Interface contacts:
Residue K107 in chain A contacts residue V10 in chain B (closest heavy-atom distance 2.5 Å).
Residue V8 in chain A is in contact with residue D11 in chain B (closest heavy-atom distance 4.6 Å).
Residue L104 in chain A interacts with residue D11 in chain B (closest heavy-atom distance 4.5 Å).
Residue K11 in chain A is in contact with residue F5 in chain B (closest heavy-atom distance 4.3 Å).
Residue K10 in chain A contacts residue R7 in chain B (closest heavy-atom distance 2.8 Å).
Residue K10 in chain A contacts residue F5 in chain B (closest heavy-atom distance 4.2 Å).
Residue F9 in chain A interacts with residue R7 in chain B (closest heavy-atom distance 3.5 Å).
Residue R7 in chain A is in contact with residue V10 in chain B (closest heavy-atom distance 4.5 Å).
Residue K107 in chain A interacts with residue D11 in chain B (closest heavy-atom distance 3.6 Å).
Residue V8 in chain A is in contact with residue V10 in chain B (closest heavy-atom distance 4.8 Å).
Residue R103 in chain A contacts residue D11 in chain B (closest heavy-atom distance 3.8 Å).
Residue V8 in chain A is in contact with residue R7 in chain B (closest heavy-atom distance 4.3 Å).

Sequence of chain A:
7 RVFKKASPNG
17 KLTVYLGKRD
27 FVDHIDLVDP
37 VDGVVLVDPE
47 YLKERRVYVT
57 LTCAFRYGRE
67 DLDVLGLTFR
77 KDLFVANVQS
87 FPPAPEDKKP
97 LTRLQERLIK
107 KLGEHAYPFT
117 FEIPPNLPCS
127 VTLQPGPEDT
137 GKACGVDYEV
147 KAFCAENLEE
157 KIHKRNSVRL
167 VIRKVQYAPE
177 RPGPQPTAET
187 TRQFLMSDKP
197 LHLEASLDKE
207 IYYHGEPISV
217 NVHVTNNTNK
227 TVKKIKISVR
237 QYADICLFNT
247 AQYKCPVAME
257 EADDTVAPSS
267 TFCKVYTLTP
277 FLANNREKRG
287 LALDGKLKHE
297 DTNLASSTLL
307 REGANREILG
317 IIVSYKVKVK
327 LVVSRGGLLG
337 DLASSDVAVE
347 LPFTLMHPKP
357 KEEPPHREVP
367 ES

Sequence of chain B:
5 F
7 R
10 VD

The following describes two proteins that form a bound complex.